Sequence of chain A:
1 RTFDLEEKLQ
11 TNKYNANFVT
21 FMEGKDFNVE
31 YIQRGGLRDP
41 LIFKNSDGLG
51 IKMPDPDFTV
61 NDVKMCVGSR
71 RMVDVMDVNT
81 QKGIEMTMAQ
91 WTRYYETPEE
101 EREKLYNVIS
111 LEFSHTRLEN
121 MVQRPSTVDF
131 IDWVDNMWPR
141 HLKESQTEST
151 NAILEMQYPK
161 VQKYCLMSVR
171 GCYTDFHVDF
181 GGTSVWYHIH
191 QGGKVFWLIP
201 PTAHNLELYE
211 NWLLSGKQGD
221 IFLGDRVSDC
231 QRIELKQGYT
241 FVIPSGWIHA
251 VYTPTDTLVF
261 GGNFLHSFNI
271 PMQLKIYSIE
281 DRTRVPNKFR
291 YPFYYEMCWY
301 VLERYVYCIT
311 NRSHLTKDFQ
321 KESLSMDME

Contacts between the two chains:
Residue S110 in chain A contacts residue G6 in chain B (closest heavy-atom distance 3.8 Å).
Residue G219 in chain A contacts residue Y13 in chain B (closest heavy-atom distance 3.4 Å).
Residue T80 in chain A interacts with residue Y13 in chain B (closest heavy-atom distance 3.3 Å).
Residue Q81 in chain A contacts residue K9 in chain B (closest heavy-atom distance 3.1 Å).
Residue D74 in chain A is in contact with residue V7 in chain B (closest heavy-atom distance 3.9 Å).
Residue F176 in chain A is in contact with residue P10 in chain B (closest heavy-atom distance 4.3 Å).
Residue P292 in chain A contacts residue G5 in chain B (closest heavy-atom distance 4.1 Å).
Residue I109 in chain A is in contact with residue P10 in chain B (closest heavy-atom distance 4.5 Å).
Residue V161 in chain A is in contact with residue G6 in chain B (closest heavy-atom distance 4.3 Å).
Residue Q218 in chain A is in contact with residue Y13 in chain B (closest heavy-atom distance 3.7 Å).
Residue Q81 in chain A interacts with residue Y13 in chain B (closest heavy-atom distance 3.6 Å).
Residue L154 in chain A is in contact with residue A3 in chain B (closest heavy-atom distance 4.5 Å).
Residue M76 in chain A contacts residue K9 in chain B (closest heavy-atom distance 3.4 Å).
Residue K288 in chain A interacts with residue V7 in chain B (closest heavy-atom distance 3.0 Å).
Residue F180 in chain A is in contact with residue G6 in chain B (closest heavy-atom distance 3.6 Å).
Residue G83 in chain A is in contact with residue R12 in chain B (closest heavy-atom distance 3.7 Å).
Residue A152 in chain A interacts with residue P2 in chain B (closest heavy-atom distance 4.4 Å).
Residue Y173 in chain A interacts with residue Y13 in chain B (closest heavy-atom distance 4.0 Å).
Residue N79 in chain A is in contact with residue Y13 in chain B (closest heavy-atom distance 3.3 Å).
Residue R1 in chain A contacts residue Y13 in chain B (closest heavy-atom distance 3.2 Å).
Residue F289 in chain A is in contact with residue K9 in chain B (closest heavy-atom distance 3.8 Å).
Residue Q81 in chain A contacts residue P10 in chain B (closest heavy-atom distance 3.4 Å).
Residue K288 in chain A is in contact with residue T4 in chain B (closest heavy-atom distance 3.3 Å).
Residue D175 in chain A is in contact with residue P10 in chain B (closest heavy-atom distance 4.0 Å).
Residue R290 in chain A contacts residue G5 in chain B (closest heavy-atom distance 4.3 Å).
Residue M156 in chain A is in contact with residue G5 in chain B (closest heavy-atom distance 3.8 Å).
Residue F3 in chain A interacts with residue Y13 in chain B (closest heavy-atom distance 4.5 Å).
Residue K82 in chain A contacts residue K9 in chain B (closest heavy-atom distance 3.8 Å).
Residue Y164 in chain A contacts residue G6 in chain B (closest heavy-atom distance 2.6 Å).
Residue N287 in chain A contacts residue G5 in chain B (closest heavy-atom distance 4.6 Å).
Residue Q218 in chain A contacts residue H11 in chain B (closest heavy-atom distance 3.1 Å).
Residue G216 in chain A interacts with residue Y13 in chain B (closest heavy-atom distance 4.3 Å).
Residue K288 in chain A interacts with residue G5 in chain B (closest heavy-atom distance 3.5 Å).
Residue N151 in chain A interacts with residue G5 in chain B (closest heavy-atom distance 2.9 Å).
Residue Q81 in chain A is in contact with residue R12 in chain B (closest heavy-atom distance 4.0 Å).
Residue F180 in chain A contacts residue V7 in chain B (closest heavy-atom distance 4.0 Å).
Residue T80 in chain A contacts residue R12 in chain B (closest heavy-atom distance 3.9 Å).
Residue A152 in chain A interacts with residue A3 in chain B (closest heavy-atom distance 3.6 Å).
Residue L213 in chain A contacts residue H11 in chain B (closest heavy-atom distance 4.3 Å).
Residue I153 in chain A interacts with residue T4 in chain B (closest heavy-atom distance 4.0 Å).
Residue R290 in chain A interacts with residue G6 in chain B (closest heavy-atom distance 3.1 Å).
Residue Q218 in chain A is in contact with residue R12 in chain B (closest heavy-atom distance 3.4 Å).
Residue G83 in chain A contacts residue K9 in chain B (closest heavy-atom distance 3.6 Å).
Residue P292 in chain A is in contact with residue G6 in chain B (closest heavy-atom distance 3.9 Å).
Residue K288 in chain A is in contact with residue G6 in chain B (closest heavy-atom distance 3.1 Å).
Residue D175 in chain A is in contact with residue Y13 in chain B (closest heavy-atom distance 3.3 Å).
Residue I153 in chain A interacts with residue A3 in chain B (closest heavy-atom distance 2.9 Å).
Residue N151 in chain A is in contact with residue T4 in chain B (closest heavy-atom distance 3.2 Å).
Residue H177 in chain A is in contact with residue P10 in chain B (closest heavy-atom distance 3.8 Å).
Residue M76 in chain A interacts with residue P10 in chain B (closest heavy-atom distance 3.8 Å).
Residue F289 in chain A is in contact with residue V7 in chain B (closest heavy-atom distance 3.2 Å).
Residue K82 in chain A is in contact with residue R12 in chain B (closest heavy-atom distance 3.6 Å).
Residue T174 in chain A is in contact with residue P10 in chain B (closest heavy-atom distance 3.8 Å).
Residue S110 in chain A contacts residue V7 in chain B (closest heavy-atom distance 3.4 Å).
Residue N151 in chain A interacts with residue A3 in chain B (closest heavy-atom distance 4.2 Å).
Residue Q81 in chain A interacts with residue H11 in chain B (closest heavy-atom distance 3.6 Å).
Residue A152 in chain A contacts residue T4 in chain B (closest heavy-atom distance 4.2 Å).
Residue I109 in chain A is in contact with residue K9 in chain B (closest heavy-atom distance 4.3 Å).
Residue I153 in chain A is in contact with residue G5 in chain B (closest heavy-atom distance 4.0 Å).
Residue N151 in chain A is in contact with residue G6 in chain B (closest heavy-atom distance 3.9 Å).

Sequence of chain B:
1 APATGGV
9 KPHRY

These two protein chains interact to form a complex.